Contacts between the two chains:
Residue C225 in protein 2 is in contact with residue G72 in protein 1 (closest heavy-atom distance 3.7 Å).
Residue L209 in protein 2 interacts with residue V163 in protein 1 (closest heavy-atom distance 3.8 Å).
Residue N213 in protein 2 interacts with residue I129 in protein 1 (closest heavy-atom distance 3.1 Å).
Residue S173 in protein 2 contacts residue R113 in protein 1 (closest heavy-atom distance 2.6 Å).
Residue Y311 in protein 2 contacts residue C121 in protein 1 (closest heavy-atom distance 3.8 Å).
Residue S208 in protein 2 contacts residue V164 in protein 1 (closest heavy-atom distance 3.0 Å).
Residue E315 in protein 2 contacts residue S119 in protein 1 (closest heavy-atom distance 2.8 Å).
Residue Y203 in protein 2 interacts with residue L130 in protein 1 (closest heavy-atom distance 4.0 Å).
Residue E315 in protein 2 contacts residue C121 in protein 1 (closest heavy-atom distance 3.2 Å).
Residue S221 in protein 2 is in contact with residue V74 in protein 1 (closest heavy-atom distance 3.5 Å).
Residue E278 in protein 2 contacts residue R124 in protein 1 (closest heavy-atom distance 3.1 Å).
Residue V264 in protein 2 contacts residue T69 in protein 1 (closest heavy-atom distance 3.7 Å).
Residue N213 in protein 2 interacts with residue P128 in protein 1 (closest heavy-atom distance 3.2 Å).
Residue E333 in protein 2 contacts residue R161 in protein 1 (closest heavy-atom distance 3.6 Å).
Residue E271 in protein 2 contacts residue E89 in protein 1 (closest heavy-atom distance 2.6 Å).
Residue L209 in protein 2 interacts with residue Q162 in protein 1 (closest heavy-atom distance 3.7 Å).
Residue E271 in protein 2 interacts with residue V91 in protein 1 (closest heavy-atom distance 3.7 Å).
Residue L285 in protein 2 interacts with residue Q162 in protein 1 (closest heavy-atom distance 3.4 Å).
Residue R312 in protein 2 contacts residue G122 in protein 1 (closest heavy-atom distance 3.7 Å).
Residue S210 in protein 2 is in contact with residue K167 in protein 1 (closest heavy-atom distance 3.1 Å).
Residue I316 in protein 2 contacts residue R123 in protein 1 (closest heavy-atom distance 3.6 Å).
Residue A282 in protein 2 interacts with residue L126 in protein 1 (closest heavy-atom distance 3.7 Å).
Residue A275 in protein 2 is in contact with residue V91 in protein 1 (closest heavy-atom distance 3.9 Å).
Residue T211 in protein 2 interacts with residue I129 in protein 1 (closest heavy-atom distance 3.9 Å).
Residue E278 in protein 2 interacts with residue R123 in protein 1 (closest heavy-atom distance 3.8 Å).
Residue A176 in protein 2 contacts residue R113 in protein 1 (closest heavy-atom distance 3.1 Å).
Residue R312 in protein 2 interacts with residue C121 in protein 1 (closest heavy-atom distance 3.3 Å).
Residue E278 in protein 2 contacts residue G122 in protein 1 (closest heavy-atom distance 3.9 Å).
Residue L209 in protein 2 is in contact with residue W157 in protein 1 (closest heavy-atom distance 3.2 Å).
Residue E315 in protein 2 contacts residue T120 in protein 1 (closest heavy-atom distance 3.9 Å).
Residue D319 in protein 2 is in contact with residue R123 in protein 1 (closest heavy-atom distance 3.0 Å).
Residue T272 in protein 2 interacts with residue L76 in protein 1 (closest heavy-atom distance 3.5 Å).
Residue E271 in protein 2 is in contact with residue T90 in protein 1 (closest heavy-atom distance 4.0 Å).
Residue E169 in protein 2 contacts residue K167 in protein 1 (closest heavy-atom distance 3.2 Å).
Residue S173 in protein 2 contacts residue L130 in protein 1 (closest heavy-atom distance 3.8 Å).
Residue A282 in protein 2 is in contact with residue S127 in protein 1 (closest heavy-atom distance 3.2 Å).
Residue L214 in protein 2 interacts with residue M114 in protein 1 (closest heavy-atom distance 3.8 Å).
Residue L209 in protein 2 is in contact with residue L126 in protein 1 (closest heavy-atom distance 3.9 Å).
Residue S208 in protein 2 contacts residue Q162 in protein 1 (closest heavy-atom distance 3.6 Å).
Residue K201 in protein 2 is in contact with residue K112 in protein 1 (closest heavy-atom distance 3.7 Å).
Residue S208 in protein 2 interacts with residue V163 in protein 1 (closest heavy-atom distance 3.3 Å).
Residue E315 in protein 2 contacts residue R123 in protein 1 (closest heavy-atom distance 2.8 Å).
Residue N279 in protein 2 is in contact with residue R124 in protein 1 (closest heavy-atom distance 2.9 Å).
Residue I174 in protein 2 contacts residue R113 in protein 1 (closest heavy-atom distance 3.5 Å).
Residue W212 in protein 2 contacts residue L130 in protein 1 (closest heavy-atom distance 2.9 Å).
Residue W212 in protein 2 is in contact with residue I129 in protein 1 (closest heavy-atom distance 3.7 Å).
Residue A283 in protein 2 interacts with residue S127 in protein 1 (closest heavy-atom distance 3.3 Å).
Residue C225 in protein 2 is in contact with residue V71 in protein 1 (closest heavy-atom distance 3.6 Å).
Residue D220 in protein 2 is in contact with residue T93 in protein 1 (closest heavy-atom distance 4.0 Å).
Residue I174 in protein 2 is in contact with residue L130 in protein 1 (closest heavy-atom distance 3.6 Å).
Residue T286 in protein 2 interacts with residue S127 in protein 1 (closest heavy-atom distance 2.9 Å).
Residue L209 in protein 2 contacts residue V164 in protein 1 (closest heavy-atom distance 3.4 Å).
Residue L214 in protein 2 is in contact with residue P128 in protein 1 (closest heavy-atom distance 2.9 Å).
Residue Y300 in protein 2 interacts with residue R123 in protein 1 (closest heavy-atom distance 3.2 Å).
Residue L222 in protein 2 contacts residue T93 in protein 1 (closest heavy-atom distance 3.9 Å).
Residue D220 in protein 2 is in contact with residue V74 in protein 1 (closest heavy-atom distance 3.8 Å).
Residue R312 in protein 2 interacts with residue E89 in protein 1 (closest heavy-atom distance 3.0 Å).
Residue T211 in protein 2 contacts residue W157 in protein 1 (closest heavy-atom distance 3.3 Å).
Residue N213 in protein 2 contacts residue S127 in protein 1 (closest heavy-atom distance 3.9 Å).
Residue L214 in protein 2 interacts with residue S127 in protein 1 (closest heavy-atom distance 3.8 Å).

Sequence of protein 1:
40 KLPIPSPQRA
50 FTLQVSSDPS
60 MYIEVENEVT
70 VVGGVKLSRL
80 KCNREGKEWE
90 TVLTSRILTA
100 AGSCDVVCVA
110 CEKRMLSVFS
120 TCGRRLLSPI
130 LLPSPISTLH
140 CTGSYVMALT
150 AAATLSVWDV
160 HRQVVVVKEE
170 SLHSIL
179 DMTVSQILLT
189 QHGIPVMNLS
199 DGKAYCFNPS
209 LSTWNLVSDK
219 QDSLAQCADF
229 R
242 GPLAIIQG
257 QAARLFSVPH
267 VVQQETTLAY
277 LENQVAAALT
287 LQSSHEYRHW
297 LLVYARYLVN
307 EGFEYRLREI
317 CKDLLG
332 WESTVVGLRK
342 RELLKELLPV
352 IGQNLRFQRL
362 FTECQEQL

Sequence of protein 2:
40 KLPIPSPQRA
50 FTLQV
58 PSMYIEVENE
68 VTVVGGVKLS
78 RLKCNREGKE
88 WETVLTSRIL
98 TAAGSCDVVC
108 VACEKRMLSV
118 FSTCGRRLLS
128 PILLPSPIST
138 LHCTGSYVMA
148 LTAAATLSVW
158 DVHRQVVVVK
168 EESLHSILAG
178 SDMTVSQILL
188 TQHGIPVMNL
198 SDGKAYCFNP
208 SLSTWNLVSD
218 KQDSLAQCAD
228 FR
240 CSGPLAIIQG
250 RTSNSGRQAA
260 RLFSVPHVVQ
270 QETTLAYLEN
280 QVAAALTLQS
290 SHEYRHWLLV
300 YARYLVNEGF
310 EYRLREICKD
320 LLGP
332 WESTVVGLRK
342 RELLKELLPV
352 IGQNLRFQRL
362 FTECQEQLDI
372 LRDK

This data describes a binding interaction between two proteins.